Sequence of protein 1:
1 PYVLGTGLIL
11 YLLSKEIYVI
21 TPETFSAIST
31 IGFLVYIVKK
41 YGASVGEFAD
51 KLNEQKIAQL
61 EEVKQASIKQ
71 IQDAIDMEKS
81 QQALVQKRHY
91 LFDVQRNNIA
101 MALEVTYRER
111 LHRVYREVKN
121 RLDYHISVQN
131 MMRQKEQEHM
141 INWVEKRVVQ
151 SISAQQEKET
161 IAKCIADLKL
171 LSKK

Sequence of protein 2:
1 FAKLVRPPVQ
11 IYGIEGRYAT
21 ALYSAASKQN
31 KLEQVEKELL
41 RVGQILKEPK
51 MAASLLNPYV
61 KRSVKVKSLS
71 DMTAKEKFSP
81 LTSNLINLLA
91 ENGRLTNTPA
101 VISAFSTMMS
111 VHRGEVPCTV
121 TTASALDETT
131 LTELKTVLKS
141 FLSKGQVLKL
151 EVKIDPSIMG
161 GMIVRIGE

Contacts between the two chains:
Residue A162 in protein 1 contacts residue S157 in protein 2 (closest heavy-atom distance 4.5 Å).
Residue K174 in protein 1 interacts with residue T132 in protein 2 (closest heavy-atom distance 4.8 Å).
Residue L170 in protein 1 interacts with residue L134 in protein 2 (closest heavy-atom distance 3.5 Å).

This data describes a binding interaction between two proteins.